The following describes two proteins that form a bound complex.

Sequence of protein 1:
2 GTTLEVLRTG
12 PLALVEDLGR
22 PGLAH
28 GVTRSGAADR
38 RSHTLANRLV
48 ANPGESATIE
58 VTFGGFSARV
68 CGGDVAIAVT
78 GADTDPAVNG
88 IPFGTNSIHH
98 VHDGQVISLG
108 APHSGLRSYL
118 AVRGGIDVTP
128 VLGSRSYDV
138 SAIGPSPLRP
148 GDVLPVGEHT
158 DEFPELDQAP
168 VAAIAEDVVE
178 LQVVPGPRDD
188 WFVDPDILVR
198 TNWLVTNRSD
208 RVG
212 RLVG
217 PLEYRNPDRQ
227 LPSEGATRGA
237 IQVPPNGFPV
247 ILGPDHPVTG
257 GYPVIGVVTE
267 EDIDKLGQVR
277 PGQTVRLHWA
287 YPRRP

Sequence of protein 2:
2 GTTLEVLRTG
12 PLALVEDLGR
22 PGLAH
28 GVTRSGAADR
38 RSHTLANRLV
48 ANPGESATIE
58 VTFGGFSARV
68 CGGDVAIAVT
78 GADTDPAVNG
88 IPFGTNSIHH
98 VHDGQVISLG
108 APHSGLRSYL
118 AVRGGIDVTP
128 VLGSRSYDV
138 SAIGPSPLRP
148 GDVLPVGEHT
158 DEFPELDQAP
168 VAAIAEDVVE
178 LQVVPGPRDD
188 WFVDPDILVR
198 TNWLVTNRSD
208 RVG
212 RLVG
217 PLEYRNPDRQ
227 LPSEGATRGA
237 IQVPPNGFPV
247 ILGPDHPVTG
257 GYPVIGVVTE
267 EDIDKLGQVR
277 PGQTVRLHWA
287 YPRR

Interface contacts:
Residue N204 in protein 1 contacts residue G278 in protein 2 (closest heavy-atom distance 2.9 Å).
Residue P12 in protein 1 interacts with residue H110 in protein 2 (closest heavy-atom distance 3.6 Å).
Residue G278 in protein 1 interacts with residue T203 in protein 2 (closest heavy-atom distance 3.7 Å).
Residue G278 in protein 1 contacts residue V202 in protein 2 (closest heavy-atom distance 3.8 Å).
Residue F60 in protein 1 contacts residue R276 in protein 2 (closest heavy-atom distance 3.5 Å).
Residue P277 in protein 1 interacts with residue P277 in protein 2 (closest heavy-atom distance 3.4 Å).
Residue G11 in protein 1 interacts with residue A108 in protein 2 (closest heavy-atom distance 3.9 Å).
Residue P277 in protein 1 interacts with residue G278 in protein 2 (closest heavy-atom distance 4.0 Å).
Residue F60 in protein 1 interacts with residue A108 in protein 2 (closest heavy-atom distance 3.1 Å).
Residue A108 in protein 1 contacts residue P12 in protein 2 (closest heavy-atom distance 3.6 Å).
Residue V214 in protein 1 is in contact with residue L201 in protein 2 (closest heavy-atom distance 3.5 Å).
Residue A84 in protein 1 interacts with residue R9 in protein 2 (closest heavy-atom distance 3.8 Å).
Residue L8 in protein 1 interacts with residue P89 in protein 2 (closest heavy-atom distance 3.7 Å).
Residue R9 in protein 1 interacts with residue L106 in protein 2 (closest heavy-atom distance 3.7 Å).
Residue L106 in protein 1 interacts with residue R9 in protein 2 (closest heavy-atom distance 3.9 Å).
Residue R9 in protein 1 interacts with residue G107 in protein 2 (closest heavy-atom distance 3.3 Å).
Residue G87 in protein 1 is in contact with residue L8 in protein 2 (closest heavy-atom distance 3.9 Å).
Residue N86 in protein 1 contacts residue R66 in protein 2 (closest heavy-atom distance 4.3 Å).
Residue I88 in protein 1 contacts residue R66 in protein 2 (closest heavy-atom distance 3.8 Å).
Residue R9 in protein 1 is in contact with residue P83 in protein 2 (closest heavy-atom distance 4.2 Å).
Residue D174 in protein 1 contacts residue R205 in protein 2 (closest heavy-atom distance 3.2 Å).
Residue N204 in protein 1 is in contact with residue E173 in protein 2 (closest heavy-atom distance 3.6 Å).
Residue A108 in protein 1 is in contact with residue F60 in protein 2 (closest heavy-atom distance 3.1 Å).
Residue T203 in protein 1 contacts residue L201 in protein 2 (closest heavy-atom distance 4.0 Å).
Residue L201 in protein 1 interacts with residue V214 in protein 2 (closest heavy-atom distance 4.0 Å).
Residue P109 in protein 1 is in contact with residue P12 in protein 2 (closest heavy-atom distance 3.4 Å).
Residue T203 in protein 1 is in contact with residue G278 in protein 2 (closest heavy-atom distance 3.6 Å).
Residue G278 in protein 1 interacts with residue P277 in protein 2 (closest heavy-atom distance 3.9 Å).
Residue G62 in protein 1 interacts with residue A108 in protein 2 (closest heavy-atom distance 3.8 Å).
Residue R9 in protein 1 contacts residue T81 in protein 2 (closest heavy-atom distance 4.0 Å).
Residue R205 in protein 1 is in contact with residue D174 in protein 2 (closest heavy-atom distance 3.4 Å).
Residue L201 in protein 1 contacts residue V202 in protein 2 (closest heavy-atom distance 3.8 Å).
Residue R9 in protein 1 interacts with residue D82 in protein 2 (closest heavy-atom distance 3.1 Å).
Residue A108 in protein 1 is in contact with residue G11 in protein 2 (closest heavy-atom distance 4.1 Å).
Residue D82 in protein 1 interacts with residue R9 in protein 2 (closest heavy-atom distance 3.1 Å).
Residue N204 in protein 1 interacts with residue Q279 in protein 2 (closest heavy-atom distance 3.4 Å).
Residue L201 in protein 1 contacts residue L201 in protein 2 (closest heavy-atom distance 3.4 Å).
Residue G107 in protein 1 contacts residue R9 in protein 2 (closest heavy-atom distance 3.5 Å).
Residue A108 in protein 1 contacts residue G62 in protein 2 (closest heavy-atom distance 3.9 Å).
Residue R9 in protein 1 interacts with residue S105 in protein 2 (closest heavy-atom distance 2.9 Å).
Residue R66 in protein 1 contacts residue I88 in protein 2 (closest heavy-atom distance 3.8 Å).
Residue H110 in protein 1 is in contact with residue P12 in protein 2 (closest heavy-atom distance 3.9 Å).
Residue E173 in protein 1 interacts with residue N204 in protein 2 (closest heavy-atom distance 4.0 Å).
Residue T81 in protein 1 interacts with residue R9 in protein 2 (closest heavy-atom distance 4.2 Å).
Residue R9 in protein 1 contacts residue A84 in protein 2 (closest heavy-atom distance 3.6 Å).
Residue Q279 in protein 1 interacts with residue N204 in protein 2 (closest heavy-atom distance 3.6 Å).
Residue S105 in protein 1 is in contact with residue R9 in protein 2 (closest heavy-atom distance 3.0 Å).
Residue P12 in protein 1 contacts residue A108 in protein 2 (closest heavy-atom distance 3.6 Å).
Residue L201 in protein 1 is in contact with residue T203 in protein 2 (closest heavy-atom distance 3.8 Å).
Residue G62 in protein 1 contacts residue G107 in protein 2 (closest heavy-atom distance 4.2 Å).
Residue G61 in protein 1 contacts residue A108 in protein 2 (closest heavy-atom distance 3.8 Å).
Residue R276 in protein 1 interacts with residue F60 in protein 2 (closest heavy-atom distance 3.5 Å).
Residue L8 in protein 1 interacts with residue G87 in protein 2 (closest heavy-atom distance 3.4 Å).
Residue A108 in protein 1 contacts residue G61 in protein 2 (closest heavy-atom distance 3.8 Å).
Residue S105 in protein 1 is in contact with residue S105 in protein 2 (closest heavy-atom distance 4.2 Å).
Residue N204 in protein 1 is in contact with residue D174 in protein 2 (closest heavy-atom distance 3.7 Å).
Residue P12 in protein 1 contacts residue P109 in protein 2 (closest heavy-atom distance 3.3 Å).
Residue V202 in protein 1 is in contact with residue G278 in protein 2 (closest heavy-atom distance 3.8 Å).
Residue G278 in protein 1 is in contact with residue N204 in protein 2 (closest heavy-atom distance 2.9 Å).
Residue G278 in protein 1 interacts with residue G278 in protein 2 (closest heavy-atom distance 3.7 Å).